The following describes two proteins that form a bound complex.

Sequence of chain B:
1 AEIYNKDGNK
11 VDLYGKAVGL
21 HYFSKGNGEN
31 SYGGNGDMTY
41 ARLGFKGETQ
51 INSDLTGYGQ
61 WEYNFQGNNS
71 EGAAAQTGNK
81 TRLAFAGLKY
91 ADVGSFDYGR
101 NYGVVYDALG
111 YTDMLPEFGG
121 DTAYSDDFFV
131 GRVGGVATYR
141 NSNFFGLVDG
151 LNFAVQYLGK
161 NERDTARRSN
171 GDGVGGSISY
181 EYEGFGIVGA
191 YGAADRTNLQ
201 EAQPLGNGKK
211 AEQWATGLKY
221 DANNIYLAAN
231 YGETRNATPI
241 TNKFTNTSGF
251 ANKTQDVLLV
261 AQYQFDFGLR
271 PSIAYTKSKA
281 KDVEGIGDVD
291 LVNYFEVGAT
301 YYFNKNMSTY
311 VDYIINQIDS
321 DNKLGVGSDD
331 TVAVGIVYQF

Sequence of chain A:
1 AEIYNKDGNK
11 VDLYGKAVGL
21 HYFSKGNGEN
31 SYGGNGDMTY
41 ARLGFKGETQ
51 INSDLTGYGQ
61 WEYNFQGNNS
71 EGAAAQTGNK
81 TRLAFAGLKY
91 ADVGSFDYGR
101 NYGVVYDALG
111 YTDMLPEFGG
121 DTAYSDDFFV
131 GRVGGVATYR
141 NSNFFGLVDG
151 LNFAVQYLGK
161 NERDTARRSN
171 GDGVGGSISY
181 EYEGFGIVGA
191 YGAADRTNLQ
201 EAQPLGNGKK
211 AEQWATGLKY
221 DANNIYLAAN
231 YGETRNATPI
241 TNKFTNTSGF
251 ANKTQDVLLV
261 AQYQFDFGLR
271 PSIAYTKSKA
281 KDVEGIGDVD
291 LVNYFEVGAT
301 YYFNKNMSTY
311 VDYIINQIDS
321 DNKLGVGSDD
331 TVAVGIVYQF

Contacts between the two chains:
Residue F85 in chain A contacts residue A17 in chain B (closest heavy-atom distance 3.8 Å).
Residue Y4 in chain A is in contact with residue E2 in chain B (closest heavy-atom distance 3.8 Å).
Residue A86 in chain A is in contact with residue I336 in chain B (closest heavy-atom distance 3.8 Å).
Residue R163 in chain A contacts residue N69 in chain B (closest heavy-atom distance 3.6 Å).
Residue Y63 in chain A is in contact with residue F65 in chain B (closest heavy-atom distance 3.4 Å).
Residue G87 in chain A interacts with residue M307 in chain B (closest heavy-atom distance 3.6 Å).
Residue R100 in chain A interacts with residue G67 in chain B (closest heavy-atom distance 3.6 Å).
Residue K80 in chain A interacts with residue A75 in chain B (closest heavy-atom distance 3.7 Å).
Residue L88 in chain A is in contact with residue F303 in chain B (closest heavy-atom distance 3.7 Å).
Residue G57 in chain A is in contact with residue M307 in chain B (closest heavy-atom distance 3.6 Å).
Residue N9 in chain A contacts residue N306 in chain B (closest heavy-atom distance 3.0 Å).
Residue N79 in chain A is in contact with residue A75 in chain B (closest heavy-atom distance 3.4 Å).
Residue T81 in chain A is in contact with residue E71 in chain B (closest heavy-atom distance 3.7 Å).
Residue N79 in chain A contacts residue Q76 in chain B (closest heavy-atom distance 2.9 Å).
Residue R163 in chain A is in contact with residue S70 in chain B (closest heavy-atom distance 3.7 Å).
Residue R163 in chain A contacts residue N68 in chain B (closest heavy-atom distance 2.8 Å).
Residue I51 in chain A is in contact with residue F303 in chain B (closest heavy-atom distance 3.6 Å).
Residue T49 in chain A is in contact with residue N306 in chain B (closest heavy-atom distance 3.7 Å).
Residue T49 in chain A is in contact with residue N304 in chain B (closest heavy-atom distance 3.3 Å).
Residue Y98 in chain A is in contact with residue T39 in chain B (closest heavy-atom distance 3.6 Å).
Residue K10 in chain A interacts with residue Y338 in chain B (closest heavy-atom distance 4.0 Å).
Residue D126 in chain A interacts with residue E71 in chain B (closest heavy-atom distance 2.7 Å).
Residue G99 in chain A is in contact with residue T39 in chain B (closest heavy-atom distance 3.9 Å).
Residue I51 in chain A interacts with residue N304 in chain B (closest heavy-atom distance 3.2 Å).
Residue R100 in chain A contacts residue E71 in chain B (closest heavy-atom distance 2.6 Å).
Residue G59 in chain A interacts with residue Y338 in chain B (closest heavy-atom distance 3.9 Å).
Residue K80 in chain A contacts residue E71 in chain B (closest heavy-atom distance 3.4 Å).
Residue R168 in chain A contacts residue S70 in chain B (closest heavy-atom distance 3.3 Å).
Residue Y4 in chain A contacts residue A1 in chain B (closest heavy-atom distance 3.6 Å).
Residue S125 in chain A interacts with residue E71 in chain B (closest heavy-atom distance 3.2 Å).
Residue A86 in chain A is in contact with residue A17 in chain B (closest heavy-atom distance 3.4 Å).
Residue R168 in chain A is in contact with residue G72 in chain B (closest heavy-atom distance 3.6 Å).
Residue L88 in chain A interacts with residue I336 in chain B (closest heavy-atom distance 3.4 Å).
Residue Y98 in chain A contacts residue H21 in chain B (closest heavy-atom distance 2.6 Å).
Residue L13 in chain A interacts with residue L13 in chain B (closest heavy-atom distance 3.9 Å).
Residue F45 in chain A is in contact with residue F340 in chain B (closest heavy-atom distance 3.9 Å).
Residue W61 in chain A interacts with residue A41 in chain B (closest heavy-atom distance 3.8 Å).
Residue A84 in chain A interacts with residue T39 in chain B (closest heavy-atom distance 3.3 Å).
Residue R168 in chain A is in contact with residue E71 in chain B (closest heavy-atom distance 3.9 Å).
Residue R132 in chain A is in contact with residue E71 in chain B (closest heavy-atom distance 2.8 Å).
Residue G47 in chain A contacts residue Y338 in chain B (closest heavy-atom distance 3.2 Å).
Residue G135 in chain A contacts residue D37 in chain B (closest heavy-atom distance 3.5 Å).
Residue W61 in chain A is in contact with residue F65 in chain B (closest heavy-atom distance 3.5 Å).
Residue I3 in chain A contacts residue I3 in chain B (closest heavy-atom distance 3.8 Å).
Residue R82 in chain A is in contact with residue E71 in chain B (closest heavy-atom distance 3.7 Å).
Residue W61 in chain A interacts with residue L43 in chain B (closest heavy-atom distance 3.9 Å).
Residue Y98 in chain A contacts residue D37 in chain B (closest heavy-atom distance 2.6 Å).
Residue Y98 in chain A is in contact with residue L20 in chain B (closest heavy-atom distance 3.7 Å).
Residue N9 in chain A interacts with residue Y338 in chain B (closest heavy-atom distance 2.9 Å).
Residue E48 in chain A interacts with residue Y338 in chain B (closest heavy-atom distance 3.4 Å).
Residue V11 in chain A is in contact with residue Y338 in chain B (closest heavy-atom distance 4.0 Å).
Residue Q50 in chain A is in contact with residue N304 in chain B (closest heavy-atom distance 4.0 Å).
Residue Y63 in chain A interacts with residue Q76 in chain B (closest heavy-atom distance 2.9 Å).
Residue Y98 in chain A interacts with residue G19 in chain B (closest heavy-atom distance 3.8 Å).
Residue N9 in chain A is in contact with residue F340 in chain B (closest heavy-atom distance 3.8 Å).
Residue L55 in chain A is in contact with residue F303 in chain B (closest heavy-atom distance 3.9 Å).
Residue T81 in chain A interacts with residue Q66 in chain B (closest heavy-atom distance 3.7 Å).
Residue D126 in chain A interacts with residue S70 in chain B (closest heavy-atom distance 3.1 Å).
Residue R100 in chain A is in contact with residue N69 in chain B (closest heavy-atom distance 3.5 Å).
Residue V11 in chain A is in contact with residue F340 in chain B (closest heavy-atom distance 3.8 Å).